Sequence of chain B:
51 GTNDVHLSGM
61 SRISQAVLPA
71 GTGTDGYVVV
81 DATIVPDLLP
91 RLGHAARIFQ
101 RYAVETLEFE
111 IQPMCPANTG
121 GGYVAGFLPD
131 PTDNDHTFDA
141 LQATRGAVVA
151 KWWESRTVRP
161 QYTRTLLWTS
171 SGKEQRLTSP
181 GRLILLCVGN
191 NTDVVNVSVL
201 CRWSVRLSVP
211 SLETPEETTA

Residue-level contacts at the interface:
Residue T52 in chain A interacts with residue S58 in chain B (closest heavy-atom distance 5.0 Å).

Sequence of chain A:
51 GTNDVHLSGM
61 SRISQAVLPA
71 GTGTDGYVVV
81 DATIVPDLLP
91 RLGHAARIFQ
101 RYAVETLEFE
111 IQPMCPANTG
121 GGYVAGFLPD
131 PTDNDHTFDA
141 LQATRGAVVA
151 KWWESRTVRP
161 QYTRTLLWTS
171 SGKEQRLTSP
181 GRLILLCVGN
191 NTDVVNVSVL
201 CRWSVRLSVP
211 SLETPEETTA

The following describes two proteins that form a bound complex.